Sequence of the second protein:
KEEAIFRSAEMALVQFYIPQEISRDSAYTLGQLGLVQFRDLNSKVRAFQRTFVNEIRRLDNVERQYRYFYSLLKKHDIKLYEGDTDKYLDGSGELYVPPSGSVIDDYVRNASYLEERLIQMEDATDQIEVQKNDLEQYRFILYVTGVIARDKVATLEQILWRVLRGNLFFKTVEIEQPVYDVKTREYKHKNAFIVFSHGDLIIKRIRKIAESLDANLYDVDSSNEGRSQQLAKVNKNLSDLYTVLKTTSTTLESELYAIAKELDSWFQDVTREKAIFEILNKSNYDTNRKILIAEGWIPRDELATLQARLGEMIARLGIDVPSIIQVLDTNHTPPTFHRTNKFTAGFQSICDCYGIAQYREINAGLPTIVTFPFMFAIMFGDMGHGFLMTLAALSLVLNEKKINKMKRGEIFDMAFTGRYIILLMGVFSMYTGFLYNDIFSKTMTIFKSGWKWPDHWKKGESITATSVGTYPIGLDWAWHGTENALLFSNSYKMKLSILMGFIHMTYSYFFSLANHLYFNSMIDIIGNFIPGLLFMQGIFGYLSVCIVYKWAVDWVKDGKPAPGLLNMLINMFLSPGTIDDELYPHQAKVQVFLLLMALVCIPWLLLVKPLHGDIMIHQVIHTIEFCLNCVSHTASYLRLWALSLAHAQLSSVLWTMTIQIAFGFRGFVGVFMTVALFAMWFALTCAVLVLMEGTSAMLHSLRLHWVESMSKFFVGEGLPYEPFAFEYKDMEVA

Sequence of the first protein:
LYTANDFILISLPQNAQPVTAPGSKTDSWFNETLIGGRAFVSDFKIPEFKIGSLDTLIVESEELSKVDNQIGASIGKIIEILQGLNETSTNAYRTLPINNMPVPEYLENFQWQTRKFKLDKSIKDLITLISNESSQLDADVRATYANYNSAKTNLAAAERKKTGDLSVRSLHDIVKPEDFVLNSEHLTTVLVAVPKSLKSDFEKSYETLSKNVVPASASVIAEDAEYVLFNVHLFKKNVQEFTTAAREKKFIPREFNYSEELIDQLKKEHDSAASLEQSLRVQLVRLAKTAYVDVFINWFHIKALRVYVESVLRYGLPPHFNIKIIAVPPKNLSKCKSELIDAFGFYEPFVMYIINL

These two protein chains interact to form a complex.

Contacts between the two chains:
Residue R208 in the second protein contacts residue R318 in the first protein (closest heavy-atom distance 3.4 Å).
Residue I245 in the second protein is in contact with residue D59 in the first protein (closest heavy-atom distance 3.9 Å).
Residue R205 in the second protein is in contact with residue P384 in the first protein (closest heavy-atom distance 3.9 Å).
Residue G242 in the second protein is in contact with residue D59 in the first protein (closest heavy-atom distance 3.7 Å).
Residue G209 in the second protein contacts residue R318 in the first protein (closest heavy-atom distance 4.1 Å).
Residue R208 in the second protein interacts with residue L317 in the first protein (closest heavy-atom distance 4.0 Å).
Residue H241 in the second protein interacts with residue L58 in the first protein (closest heavy-atom distance 4.5 Å).
Residue R205 in the second protein contacts residue E383 in the first protein (closest heavy-atom distance 2.6 Å).
Residue R205 in the second protein interacts with residue Y382 in the first protein (closest heavy-atom distance 3.1 Å).
Residue N210 in the second protein contacts residue L317 in the first protein (closest heavy-atom distance 4.7 Å).
Residue D243 in the second protein contacts residue D59 in the first protein (closest heavy-atom distance 4.5 Å).
Residue G209 in the second protein interacts with residue L317 in the first protein (closest heavy-atom distance 3.1 Å).
Residue L244 in the second protein contacts residue D59 in the first protein (closest heavy-atom distance 3.6 Å).
Residue G242 in the second protein interacts with residue L58 in the first protein (closest heavy-atom distance 4.9 Å).